These two protein chains interact to form a complex.

Interface contacts:
Residue D126 in the second protein contacts residue D140 in the first protein (closest heavy-atom distance 3.9 Å).
Residue D126 in the second protein contacts residue Y136 in the first protein (closest heavy-atom distance 4.1 Å).
Residue D14 in the second protein is in contact with residue I16 in the first protein (closest heavy-atom distance 3.8 Å).
Residue L127 in the second protein is in contact with residue V129 in the first protein (closest heavy-atom distance 4.8 Å).
Residue D126 in the second protein interacts with residue V141 in the first protein (closest heavy-atom distance 3.7 Å).
Residue L127 in the second protein interacts with residue S138 in the first protein (closest heavy-atom distance 4.8 Å).
Residue I125 in the second protein interacts with residue Y136 in the first protein (closest heavy-atom distance 3.8 Å).
Residue A133 in the second protein contacts residue A133 in the first protein (closest heavy-atom distance 3.9 Å).
Residue D130 in the second protein interacts with residue V134 in the first protein (closest heavy-atom distance 4.6 Å).
Residue V128 in the second protein interacts with residue Y136 in the first protein (closest heavy-atom distance 3.0 Å).
Residue V116 in the second protein is in contact with residue A135 in the first protein (closest heavy-atom distance 4.1 Å).
Residue V19 in the second protein contacts residue A135 in the first protein (closest heavy-atom distance 3.8 Å).
Residue D14 in the second protein contacts residue V141 in the first protein (closest heavy-atom distance 4.0 Å).
Residue V129 in the second protein contacts residue A135 in the first protein (closest heavy-atom distance 4.9 Å).
Residue D130 in the second protein contacts residue N132 in the first protein (closest heavy-atom distance 4.5 Å).
Residue D126 in the second protein interacts with residue S138 in the first protein (closest heavy-atom distance 2.7 Å).
Residue D14 in the second protein is in contact with residue K15 in the first protein (closest heavy-atom distance 4.7 Å).
Residue D14 in the second protein contacts residue D14 in the first protein (closest heavy-atom distance 3.5 Å).
Residue A120 in the second protein contacts residue Y136 in the first protein (closest heavy-atom distance 3.5 Å).
Residue D130 in the second protein is in contact with residue A133 in the first protein (closest heavy-atom distance 2.7 Å).
Residue D130 in the second protein contacts residue A135 in the first protein (closest heavy-atom distance 4.7 Å).
Residue D14 in the second protein contacts residue D140 in the first protein (closest heavy-atom distance 3.6 Å).
Residue K117 in the second protein is in contact with residue Y136 in the first protein (closest heavy-atom distance 3.6 Å).
Residue L127 in the second protein contacts residue V141 in the first protein (closest heavy-atom distance 4.7 Å).
Residue I125 in the second protein contacts residue S138 in the first protein (closest heavy-atom distance 4.9 Å).
Residue V129 in the second protein interacts with residue V134 in the first protein (closest heavy-atom distance 4.5 Å).
Residue V128 in the second protein is in contact with residue A135 in the first protein (closest heavy-atom distance 3.0 Å).
Residue L127 in the second protein interacts with residue N137 in the first protein (closest heavy-atom distance 4.7 Å).
Residue I16 in the second protein is in contact with residue I16 in the first protein (closest heavy-atom distance 4.3 Å).
Residue A13 in the second protein is in contact with residue D14 in the first protein (closest heavy-atom distance 4.3 Å).
Residue V129 in the second protein contacts residue A133 in the first protein (closest heavy-atom distance 3.5 Å).
Residue N121 in the second protein is in contact with residue Y136 in the first protein (closest heavy-atom distance 2.9 Å).
Residue L127 in the second protein interacts with residue I18 in the first protein (closest heavy-atom distance 4.8 Å).
Residue V128 in the second protein is in contact with residue V134 in the first protein (closest heavy-atom distance 3.5 Å).
Residue D126 in the second protein contacts residue N137 in the first protein (closest heavy-atom distance 3.3 Å).
Residue L127 in the second protein is in contact with residue Y136 in the first protein (closest heavy-atom distance 3.5 Å).
Residue M21 in the second protein contacts residue A135 in the first protein (closest heavy-atom distance 3.8 Å).
Residue V128 in the second protein contacts residue A133 in the first protein (closest heavy-atom distance 4.3 Å).
Residue Q113 in the second protein is in contact with residue A135 in the first protein (closest heavy-atom distance 3.9 Å).
Residue L127 in the second protein is in contact with residue I16 in the first protein (closest heavy-atom distance 4.3 Å).
Residue L127 in the second protein is in contact with residue V134 in the first protein (closest heavy-atom distance 3.6 Å).
Residue V116 in the second protein contacts residue Y136 in the first protein (closest heavy-atom distance 3.9 Å).

Sequence of the first protein:
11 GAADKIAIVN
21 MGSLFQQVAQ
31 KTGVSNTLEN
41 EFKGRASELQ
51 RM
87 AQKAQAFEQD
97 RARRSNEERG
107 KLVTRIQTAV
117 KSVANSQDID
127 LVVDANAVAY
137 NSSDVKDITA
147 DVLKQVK

Sequence of the second protein:
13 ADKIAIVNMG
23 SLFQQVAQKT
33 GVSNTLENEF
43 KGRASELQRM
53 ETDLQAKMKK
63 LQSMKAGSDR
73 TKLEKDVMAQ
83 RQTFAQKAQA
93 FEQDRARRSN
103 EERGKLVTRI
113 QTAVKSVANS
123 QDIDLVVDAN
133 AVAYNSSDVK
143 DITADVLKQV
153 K